These two protein chains interact to form a complex.

Sequence of the first protein:
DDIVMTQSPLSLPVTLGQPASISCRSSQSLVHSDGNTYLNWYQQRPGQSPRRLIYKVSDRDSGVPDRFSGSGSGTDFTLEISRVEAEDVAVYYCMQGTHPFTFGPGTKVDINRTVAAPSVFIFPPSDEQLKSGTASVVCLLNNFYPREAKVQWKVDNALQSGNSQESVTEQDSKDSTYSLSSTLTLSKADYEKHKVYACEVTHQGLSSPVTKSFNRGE

Sequence of the second protein:
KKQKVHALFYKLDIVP

Residue-level contacts at the interface:
Residue Y55 in the first protein is in contact with residue Y13 in the second protein (closest heavy-atom distance 3.8 Å).
Residue Y38 in the first protein is in contact with residue Y13 in the second protein (closest heavy-atom distance 3.6 Å).
Residue G97 in the first protein contacts residue Y13 in the second protein (closest heavy-atom distance 2.8 Å).
Residue R52 in the first protein interacts with residue Y13 in the second protein (closest heavy-atom distance 3.6 Å).
Residue D34 in the first protein contacts residue F12 in the second protein (closest heavy-atom distance 4.7 Å).
Residue K56 in the first protein interacts with residue F12 in the second protein (closest heavy-atom distance 4.6 Å).
Residue T98 in the first protein is in contact with residue Y13 in the second protein (closest heavy-atom distance 4.9 Å).
Residue T98 in the first protein contacts residue F12 in the second protein (closest heavy-atom distance 3.9 Å).
Residue F101 in the first protein contacts residue L11 in the second protein (closest heavy-atom distance 4.4 Å).
Residue N40 in the first protein contacts residue Y13 in the second protein (closest heavy-atom distance 3.1 Å).
Residue Y38 in the first protein interacts with residue K14 in the second protein (closest heavy-atom distance 4.8 Å).
Residue H32 in the first protein interacts with residue F12 in the second protein (closest heavy-atom distance 3.7 Å).
Residue K56 in the first protein interacts with residue K14 in the second protein (closest heavy-atom distance 4.8 Å).
Residue F101 in the first protein interacts with residue Y13 in the second protein (closest heavy-atom distance 4.7 Å).
Residue N36 in the first protein contacts residue K14 in the second protein (closest heavy-atom distance 4.5 Å).
Residue M95 in the first protein interacts with residue Y13 in the second protein (closest heavy-atom distance 4.5 Å).
Residue K56 in the first protein interacts with residue Y13 in the second protein (closest heavy-atom distance 3.8 Å).
Residue Y38 in the first protein contacts residue F12 in the second protein (closest heavy-atom distance 3.8 Å).